Residue-level contacts at the interface:
Residue S129 in protein 2 interacts with residue Y9 in protein 1 (closest heavy-atom distance 4.6 Å).
Residue L126 in protein 2 contacts residue F12 in protein 1 (closest heavy-atom distance 3.2 Å).
Residue H131 in protein 2 is in contact with residue W8 in protein 1 (closest heavy-atom distance 3.7 Å).
Residue S127 in protein 2 interacts with residue F12 in protein 1 (closest heavy-atom distance 3.5 Å).
Residue F61 in protein 2 interacts with residue F12 in protein 1 (closest heavy-atom distance 3.8 Å).
Residue Y98 in protein 2 contacts residue F12 in protein 1 (closest heavy-atom distance 3.8 Å).
Residue S129 in protein 2 interacts with residue D10 in protein 1 (closest heavy-atom distance 3.3 Å).
Residue S127 in protein 2 is in contact with residue D10 in protein 1 (closest heavy-atom distance 2.6 Å).
Residue L60 in protein 2 contacts residue F12 in protein 1 (closest heavy-atom distance 3.6 Å).
Residue H62 in protein 2 is in contact with residue F12 in protein 1 (closest heavy-atom distance 3.3 Å).
Residue L60 in protein 2 contacts residue D10 in protein 1 (closest heavy-atom distance 3.5 Å).
Residue K125 in protein 2 contacts residue F12 in protein 1 (closest heavy-atom distance 3.8 Å).
Residue L60 in protein 2 interacts with residue M13 in protein 1 (closest heavy-atom distance 3.1 Å).
Residue Y98 in protein 2 interacts with residue M13 in protein 1 (closest heavy-atom distance 3.5 Å).
Residue H131 in protein 2 contacts residue Y9 in protein 1 (closest heavy-atom distance 4.0 Å).
Residue Y98 in protein 2 is in contact with residue C14 in protein 1 (closest heavy-atom distance 5.0 Å).

Sequence of protein 1:
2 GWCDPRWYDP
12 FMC

Sequence of protein 2:
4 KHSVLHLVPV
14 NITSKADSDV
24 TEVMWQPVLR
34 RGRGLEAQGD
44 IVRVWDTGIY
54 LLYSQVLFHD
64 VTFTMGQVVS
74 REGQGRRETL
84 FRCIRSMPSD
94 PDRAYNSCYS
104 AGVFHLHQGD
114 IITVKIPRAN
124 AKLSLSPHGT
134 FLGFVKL

This data describes a binding interaction between two proteins.